The following describes two proteins that form a bound complex.

Sequence of the second protein:
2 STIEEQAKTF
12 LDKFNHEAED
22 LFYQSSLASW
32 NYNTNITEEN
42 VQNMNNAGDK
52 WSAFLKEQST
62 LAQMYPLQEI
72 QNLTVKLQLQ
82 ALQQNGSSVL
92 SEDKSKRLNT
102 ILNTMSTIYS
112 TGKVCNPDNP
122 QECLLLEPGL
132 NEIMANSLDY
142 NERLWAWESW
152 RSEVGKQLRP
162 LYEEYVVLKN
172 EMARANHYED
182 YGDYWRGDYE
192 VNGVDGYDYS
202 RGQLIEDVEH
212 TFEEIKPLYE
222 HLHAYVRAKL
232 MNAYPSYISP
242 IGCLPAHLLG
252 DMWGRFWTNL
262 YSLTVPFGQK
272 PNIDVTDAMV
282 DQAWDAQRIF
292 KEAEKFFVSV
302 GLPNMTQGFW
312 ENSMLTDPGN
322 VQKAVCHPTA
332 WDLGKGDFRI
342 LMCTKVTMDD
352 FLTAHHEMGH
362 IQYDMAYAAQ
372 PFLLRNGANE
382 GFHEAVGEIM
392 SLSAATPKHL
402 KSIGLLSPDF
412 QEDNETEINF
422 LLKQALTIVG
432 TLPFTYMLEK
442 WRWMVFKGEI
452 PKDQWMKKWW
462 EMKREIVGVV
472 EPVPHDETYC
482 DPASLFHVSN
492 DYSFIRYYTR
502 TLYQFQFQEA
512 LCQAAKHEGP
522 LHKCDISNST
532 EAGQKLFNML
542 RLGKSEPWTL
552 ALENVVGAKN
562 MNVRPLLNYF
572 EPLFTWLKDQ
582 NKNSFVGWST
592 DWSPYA

Residue-level contacts at the interface:
Residue N491 in the second protein is in contact with residue P12 in the first protein (closest heavy-atom distance 3.8 Å).
Residue W332 in the second protein contacts residue C7 in the first protein (closest heavy-atom distance 3.5 Å).
Residue Y33 in the second protein is in contact with residue H15 in the first protein (closest heavy-atom distance 3.5 Å).
Residue N104 in the second protein is in contact with residue I14 in the first protein (closest heavy-atom distance 3.4 Å).
Residue D492 in the second protein interacts with residue R13 in the first protein (closest heavy-atom distance 3.1 Å).
Residue N86 in the second protein is in contact with residue A1 in the first protein (closest heavy-atom distance 3.3 Å).
Residue A331 in the second protein is in contact with residue H6 in the first protein (closest heavy-atom distance 4.3 Å).
Residue N377 in the second protein interacts with residue S5 in the first protein (closest heavy-atom distance 3.6 Å).
Residue H361 in the second protein interacts with residue S8 in the first protein (closest heavy-atom distance 3.9 Å).
Residue F23 in the second protein contacts residue H6 in the first protein (closest heavy-atom distance 3.5 Å).
Residue N34 in the second protein contacts residue L11 in the first protein (closest heavy-atom distance 4.1 Å).
Residue N377 in the second protein contacts residue V3 in the first protein (closest heavy-atom distance 2.8 Å).
Residue Y493 in the second protein interacts with residue R13 in the first protein (closest heavy-atom distance 3.3 Å).
Residue V42 in the second protein is in contact with residue H15 in the first protein (closest heavy-atom distance 3.5 Å).
Residue Y493 in the second protein is in contact with residue L10 in the first protein (closest heavy-atom distance 3.8 Å).
Residue D333 in the second protein contacts residue S5 in the first protein (closest heavy-atom distance 4.2 Å).
Residue D333 in the second protein interacts with residue H6 in the first protein (closest heavy-atom distance 3.1 Å).
Residue S107 in the second protein interacts with residue R13 in the first protein (closest heavy-atom distance 3.4 Å).
Residue Y185 in the second protein is in contact with residue A1 in the first protein (closest heavy-atom distance 3.0 Å).
Residue G49 in the second protein interacts with residue A17 in the first protein (closest heavy-atom distance 4.1 Å).
Residue F23 in the second protein is in contact with residue S5 in the first protein (closest heavy-atom distance 4.0 Å).
Residue M45 in the second protein interacts with residue H15 in the first protein (closest heavy-atom distance 3.8 Å).
Residue S27 in the second protein contacts residue H6 in the first protein (closest heavy-atom distance 3.6 Å).
Residue S107 in the second protein is in contact with residue P12 in the first protein (closest heavy-atom distance 3.7 Å).
Residue N46 in the second protein contacts residue A17 in the first protein (closest heavy-atom distance 4.2 Å).
Residue F487 in the second protein contacts residue L11 in the first protein (closest heavy-atom distance 4.0 Å).
Residue N104 in the second protein interacts with residue R13 in the first protein (closest heavy-atom distance 3.8 Å).
Residue F487 in the second protein contacts residue L10 in the first protein (closest heavy-atom distance 3.3 Å).
Residue Y498 in the second protein contacts residue L10 in the first protein (closest heavy-atom distance 3.2 Å).
Residue T330 in the second protein interacts with residue C7 in the first protein (closest heavy-atom distance 2.9 Å).
Residue H488 in the second protein interacts with residue L10 in the first protein (closest heavy-atom distance 3.6 Å).
Residue N377 in the second protein contacts residue R4 in the first protein (closest heavy-atom distance 3.9 Å).
Residue N86 in the second protein interacts with residue C2 in the first protein (closest heavy-atom distance 3.2 Å).
Residue T330 in the second protein contacts residue S9 in the first protein (closest heavy-atom distance 3.3 Å).
Residue A331 in the second protein contacts residue S8 in the first protein (closest heavy-atom distance 3.1 Å).
Residue N491 in the second protein is in contact with residue R13 in the first protein (closest heavy-atom distance 2.8 Å).
Residue Y493 in the second protein contacts residue L11 in the first protein (closest heavy-atom distance 2.4 Å).
Residue E358 in the second protein interacts with residue S8 in the first protein (closest heavy-atom distance 4.1 Å).
Residue L103 in the second protein is in contact with residue R13 in the first protein (closest heavy-atom distance 4.1 Å).
Residue L56 in the second protein interacts with residue V3 in the first protein (closest heavy-atom distance 3.7 Å).
Residue S107 in the second protein interacts with residue I14 in the first protein (closest heavy-atom distance 3.4 Å).
Residue F23 in the second protein is in contact with residue R4 in the first protein (closest heavy-atom distance 3.4 Å).
Residue T108 in the second protein contacts residue I14 in the first protein (closest heavy-atom distance 3.0 Å).
Residue G335 in the second protein is in contact with residue R4 in the first protein (closest heavy-atom distance 4.0 Å).
Residue T330 in the second protein interacts with residue S8 in the first protein (closest heavy-atom distance 3.9 Å).
Residue S30 in the second protein contacts residue H6 in the first protein (closest heavy-atom distance 3.5 Å).
Residue F487 in the second protein is in contact with residue P12 in the first protein (closest heavy-atom distance 3.8 Å).
Residue A82 in the second protein interacts with residue V3 in the first protein (closest heavy-atom distance 4.2 Å).
Residue H328 in the second protein interacts with residue S9 in the first protein (closest heavy-atom distance 3.9 Å).
Residue W332 in the second protein is in contact with residue H6 in the first protein (closest heavy-atom distance 3.1 Å).
Residue A331 in the second protein is in contact with residue C7 in the first protein (closest heavy-atom distance 3.0 Å).
Residue R376 in the second protein is in contact with residue R4 in the first protein (closest heavy-atom distance 3.6 Å).
Residue D333 in the second protein contacts residue R4 in the first protein (closest heavy-atom distance 2.8 Å).
Residue M45 in the second protein is in contact with residue A17 in the first protein (closest heavy-atom distance 4.0 Å).
Residue R497 in the second protein interacts with residue L10 in the first protein (closest heavy-atom distance 3.9 Å).
Residue W52 in the second protein interacts with residue V3 in the first protein (closest heavy-atom distance 4.2 Å).
Residue L374 in the second protein is in contact with residue V3 in the first protein (closest heavy-atom distance 3.8 Å).
Residue N86 in the second protein interacts with residue V3 in the first protein (closest heavy-atom distance 3.6 Å).
Residue F373 in the second protein is in contact with residue R4 in the first protein (closest heavy-atom distance 3.4 Å).
Residue S111 in the second protein is in contact with residue I14 in the first protein (closest heavy-atom distance 3.4 Å).

Sequence of the first protein:
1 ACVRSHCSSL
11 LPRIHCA